Interface contacts:
Residue A176 in the first protein interacts with residue L164 in the second protein (closest heavy-atom distance 3.3 Å).
Residue S178 in the first protein contacts residue A168 in the second protein (closest heavy-atom distance 3.4 Å).
Residue A176 in the first protein contacts residue K167 in the second protein (closest heavy-atom distance 4.3 Å).
Residue S178 in the first protein contacts residue L164 in the second protein (closest heavy-atom distance 4.9 Å).
Residue N175 in the first protein contacts residue L164 in the second protein (closest heavy-atom distance 3.4 Å).

Sequence of the second protein:
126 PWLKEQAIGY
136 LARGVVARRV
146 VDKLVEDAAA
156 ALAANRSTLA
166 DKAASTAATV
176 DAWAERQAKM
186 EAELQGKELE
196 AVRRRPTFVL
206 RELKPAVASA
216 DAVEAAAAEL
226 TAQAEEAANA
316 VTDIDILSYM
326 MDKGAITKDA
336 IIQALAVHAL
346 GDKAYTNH

The following describes two proteins that form a bound complex.

Sequence of the first protein:
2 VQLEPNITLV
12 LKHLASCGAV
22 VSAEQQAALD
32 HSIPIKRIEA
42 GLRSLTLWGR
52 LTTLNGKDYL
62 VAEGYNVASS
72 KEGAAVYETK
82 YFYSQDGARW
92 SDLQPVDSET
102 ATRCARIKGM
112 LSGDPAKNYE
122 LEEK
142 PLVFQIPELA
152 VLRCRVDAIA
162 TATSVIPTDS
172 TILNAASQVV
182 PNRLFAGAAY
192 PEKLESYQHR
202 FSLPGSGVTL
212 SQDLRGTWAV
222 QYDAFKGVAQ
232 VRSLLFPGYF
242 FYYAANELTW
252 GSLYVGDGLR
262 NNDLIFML